Sequence of protein 1:
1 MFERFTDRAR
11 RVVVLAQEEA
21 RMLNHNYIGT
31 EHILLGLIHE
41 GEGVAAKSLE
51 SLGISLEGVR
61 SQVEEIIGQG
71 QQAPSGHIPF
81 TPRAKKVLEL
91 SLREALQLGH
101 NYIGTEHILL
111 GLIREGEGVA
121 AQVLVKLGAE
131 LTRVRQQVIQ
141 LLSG

These two protein chains interact to form a complex.

Sequence of protein 2:
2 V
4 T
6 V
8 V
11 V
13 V

Interface contacts:
Residue H77 in protein 1 is in contact with residue V11 in protein 2 (closest heavy-atom distance 3.6 Å).